Residue-level contacts at the interface:
Residue V159 in the second protein is in contact with residue V128 in the first protein (closest heavy-atom distance 4.7 Å).
Residue K131 in the second protein interacts with residue L155 in the first protein (closest heavy-atom distance 4.7 Å).

The following describes two proteins that form a bound complex.

Sequence of the first protein:
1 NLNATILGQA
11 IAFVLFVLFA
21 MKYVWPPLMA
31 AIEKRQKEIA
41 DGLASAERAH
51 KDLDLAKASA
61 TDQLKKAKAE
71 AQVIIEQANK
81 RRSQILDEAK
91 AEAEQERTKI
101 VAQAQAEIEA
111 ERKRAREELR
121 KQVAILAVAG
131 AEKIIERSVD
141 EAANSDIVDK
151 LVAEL

Sequence of the second protein:
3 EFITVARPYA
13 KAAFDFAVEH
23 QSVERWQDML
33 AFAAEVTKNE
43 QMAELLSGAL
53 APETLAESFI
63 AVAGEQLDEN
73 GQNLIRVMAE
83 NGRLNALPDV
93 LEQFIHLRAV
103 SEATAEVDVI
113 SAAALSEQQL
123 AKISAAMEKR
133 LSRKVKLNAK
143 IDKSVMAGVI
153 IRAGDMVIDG